Sequence of the second protein:
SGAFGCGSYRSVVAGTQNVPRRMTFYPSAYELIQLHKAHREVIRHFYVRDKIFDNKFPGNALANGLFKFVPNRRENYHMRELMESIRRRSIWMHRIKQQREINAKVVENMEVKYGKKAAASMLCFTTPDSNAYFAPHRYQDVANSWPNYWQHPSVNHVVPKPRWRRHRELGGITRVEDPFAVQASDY

Contacts between the two chains:
Residue F68 in the second protein interacts with residue T98 in the first protein (closest heavy-atom distance 3.7 Å).
Residue W165 in the second protein interacts with residue P172 in the first protein (closest heavy-atom distance 3.4 Å).
Residue K52 in the second protein interacts with residue G20 in the first protein (closest heavy-atom distance 2.5 Å).
Residue R50 in the second protein interacts with residue L96 in the first protein (closest heavy-atom distance 3.1 Å).
Residue R167 in the second protein contacts residue E144 in the first protein (closest heavy-atom distance 2.6 Å).
Residue F58 in the second protein is in contact with residue E49 in the first protein (closest heavy-atom distance 2.9 Å).
Residue R167 in the second protein interacts with residue D170 in the first protein (closest heavy-atom distance 2.8 Å).
Residue I53 in the second protein contacts residue M103 in the first protein (closest heavy-atom distance 3.8 Å).
Residue K57 in the second protein is in contact with residue E49 in the first protein (closest heavy-atom distance 3.3 Å).
Residue F68 in the second protein interacts with residue T97 in the first protein (closest heavy-atom distance 3.8 Å).
Residue L63 in the second protein contacts residue L57 in the first protein (closest heavy-atom distance 3.6 Å).
Residue R167 in the second protein is in contact with residue T171 in the first protein (closest heavy-atom distance 3.7 Å).
Residue Y48 in the second protein interacts with residue L21 in the first protein (closest heavy-atom distance 3.4 Å).
Residue F58 in the second protein contacts residue M42 in the first protein (closest heavy-atom distance 3.4 Å).
Residue F68 in the second protein is in contact with residue R60 in the first protein (closest heavy-atom distance 3.2 Å).
Residue F58 in the second protein is in contact with residue Y45 in the first protein (closest heavy-atom distance 3.8 Å).
Residue K52 in the second protein interacts with residue W22 in the first protein (closest heavy-atom distance 3.4 Å).
Residue F68 in the second protein contacts residue T102 in the first protein (closest heavy-atom distance 3.9 Å).
Residue N61 in the second protein interacts with residue E49 in the first protein (closest heavy-atom distance 3.3 Å).
Residue F54 in the second protein interacts with residue S56 in the first protein (closest heavy-atom distance 3.8 Å).
Residue R74 in the second protein is in contact with residue Y15 in the first protein (closest heavy-atom distance 3.1 Å).
Residue R169 in the second protein is in contact with residue D170 in the first protein (closest heavy-atom distance 3.2 Å).
Residue R50 in the second protein interacts with residue T97 in the first protein (closest heavy-atom distance 3.8 Å).
Residue N61 in the second protein interacts with residue R50 in the first protein (closest heavy-atom distance 3.5 Å).
Residue I53 in the second protein interacts with residue T99 in the first protein (closest heavy-atom distance 4.0 Å).
Residue R74 in the second protein interacts with residue G18 in the first protein (closest heavy-atom distance 3.8 Å).
Residue K52 in the second protein is in contact with residue L21 in the first protein (closest heavy-atom distance 3.7 Å).
Residue W165 in the second protein contacts residue E144 in the first protein (closest heavy-atom distance 4.0 Å).
Residue K69 in the second protein is in contact with residue S56 in the first protein (closest heavy-atom distance 2.9 Å).
Residue H79 in the second protein interacts with residue L96 in the first protein (closest heavy-atom distance 3.6 Å).
Residue K52 in the second protein contacts residue G18 in the first protein (closest heavy-atom distance 2.8 Å).
Residue P72 in the second protein interacts with residue R60 in the first protein (closest heavy-atom distance 3.7 Å).
Residue W165 in the second protein is in contact with residue G147 in the first protein (closest heavy-atom distance 4.0 Å).
Residue M80 in the second protein interacts with residue Y94 in the first protein (closest heavy-atom distance 3.5 Å).
Residue R75 in the second protein interacts with residue T97 in the first protein (closest heavy-atom distance 2.9 Å).
Residue F70 in the second protein is in contact with residue R60 in the first protein (closest heavy-atom distance 3.5 Å).
Residue R169 in the second protein is in contact with residue L168 in the first protein (closest heavy-atom distance 3.2 Å).
Residue V49 in the second protein contacts residue T19 in the first protein (closest heavy-atom distance 3.7 Å).
Residue L67 in the second protein interacts with residue R60 in the first protein (closest heavy-atom distance 4.0 Å).
Residue N61 in the second protein contacts residue Q46 in the first protein (closest heavy-atom distance 3.0 Å).
Residue G66 in the second protein contacts residue T99 in the first protein (closest heavy-atom distance 3.2 Å).
Residue R45 in the second protein contacts residue T19 in the first protein (closest heavy-atom distance 3.9 Å).
Residue K69 in the second protein interacts with residue Q52 in the first protein (closest heavy-atom distance 3.8 Å).
Residue R167 in the second protein is in contact with residue P169 in the first protein (closest heavy-atom distance 2.6 Å).
Residue R74 in the second protein is in contact with residue K14 in the first protein (closest heavy-atom distance 3.6 Å).
Residue V71 in the second protein contacts residue A59 in the first protein (closest heavy-atom distance 3.6 Å).
Residue R169 in the second protein contacts residue N167 in the first protein (closest heavy-atom distance 3.7 Å).
Residue F58 in the second protein contacts residue Q46 in the first protein (closest heavy-atom distance 3.4 Å).
Residue R166 in the second protein interacts with residue D170 in the first protein (closest heavy-atom distance 3.4 Å).
Residue A64 in the second protein is in contact with residue T53 in the first protein (closest heavy-atom distance 3.6 Å).
Residue R167 in the second protein interacts with residue L168 in the first protein (closest heavy-atom distance 3.4 Å).
Residue W165 in the second protein contacts residue P148 in the first protein (closest heavy-atom distance 3.4 Å).
Residue K69 in the second protein contacts residue D23 in the first protein (closest heavy-atom distance 3.4 Å).
Residue N61 in the second protein contacts residue T53 in the first protein (closest heavy-atom distance 4.0 Å).
Residue I53 in the second protein interacts with residue T102 in the first protein (closest heavy-atom distance 3.8 Å).
Residue F54 in the second protein interacts with residue T53 in the first protein (closest heavy-atom distance 3.3 Å).
Residue N56 in the second protein interacts with residue T53 in the first protein (closest heavy-atom distance 3.1 Å).
Residue F68 in the second protein contacts residue T99 in the first protein (closest heavy-atom distance 3.6 Å).
Residue N56 in the second protein interacts with residue E49 in the first protein (closest heavy-atom distance 3.6 Å).
Residue D51 in the second protein is in contact with residue T102 in the first protein (closest heavy-atom distance 3.5 Å).

Sequence of the first protein:
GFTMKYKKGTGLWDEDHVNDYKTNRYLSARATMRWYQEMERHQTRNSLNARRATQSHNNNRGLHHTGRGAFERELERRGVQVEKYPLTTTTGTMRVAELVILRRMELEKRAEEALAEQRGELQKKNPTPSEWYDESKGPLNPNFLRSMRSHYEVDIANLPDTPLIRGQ

This data describes a binding interaction between two proteins.